Sequence of protein 2:
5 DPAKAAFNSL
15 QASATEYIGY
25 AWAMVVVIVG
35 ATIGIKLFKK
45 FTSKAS

Sequence of protein 1:
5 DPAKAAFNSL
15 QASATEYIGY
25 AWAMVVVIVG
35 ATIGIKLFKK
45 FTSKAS

Contacts between the two chains:
Residue V30 in protein 2 is in contact with residue A10 in protein 1 (closest heavy-atom distance 3.6 Å).
Residue A49 in protein 2 interacts with residue I32 in protein 1 (closest heavy-atom distance 4.6 Å).
Residue F45 in protein 2 interacts with residue Y21 in protein 1 (closest heavy-atom distance 3.7 Å).
Residue S50 in protein 2 interacts with residue I32 in protein 1 (closest heavy-atom distance 4.7 Å).
Residue W26 in protein 2 contacts residue P6 in protein 1 (closest heavy-atom distance 4.0 Å).
Residue L41 in protein 2 is in contact with residue Y21 in protein 1 (closest heavy-atom distance 3.8 Å).
Residue F45 in protein 2 is in contact with residue I22 in protein 1 (closest heavy-atom distance 3.5 Å).
Residue V30 in protein 2 interacts with residue P6 in protein 1 (closest heavy-atom distance 4.5 Å).
Residue F45 in protein 2 contacts residue A18 in protein 1 (closest heavy-atom distance 4.4 Å).
Residue F42 in protein 2 is in contact with residue Y21 in protein 1 (closest heavy-atom distance 4.3 Å).
Residue G34 in protein 2 contacts residue L14 in protein 1 (closest heavy-atom distance 4.1 Å).
Residue L41 in protein 2 is in contact with residue A18 in protein 1 (closest heavy-atom distance 3.8 Å).
Residue S50 in protein 2 interacts with residue M28 in protein 1 (closest heavy-atom distance 3.2 Å).
Residue I37 in protein 2 is in contact with residue L14 in protein 1 (closest heavy-atom distance 3.7 Å).
Residue V33 in protein 2 is in contact with residue L14 in protein 1 (closest heavy-atom distance 4.5 Å).
Residue A49 in protein 2 contacts residue V29 in protein 1 (closest heavy-atom distance 3.8 Å).
Residue G38 in protein 2 contacts residue Y21 in protein 1 (closest heavy-atom distance 3.6 Å).
Residue W26 in protein 2 interacts with residue A7 in protein 1 (closest heavy-atom distance 4.2 Å).
Residue T46 in protein 2 interacts with residue M28 in protein 1 (closest heavy-atom distance 4.3 Å).
Residue F45 in protein 2 interacts with residue A25 in protein 1 (closest heavy-atom distance 4.0 Å).
Residue A49 in protein 2 contacts residue A25 in protein 1 (closest heavy-atom distance 3.6 Å).
Residue A49 in protein 2 is in contact with residue M28 in protein 1 (closest heavy-atom distance 3.8 Å).

The following describes two proteins that form a bound complex.